The following describes two proteins that form a bound complex.

Sequence of chain B:
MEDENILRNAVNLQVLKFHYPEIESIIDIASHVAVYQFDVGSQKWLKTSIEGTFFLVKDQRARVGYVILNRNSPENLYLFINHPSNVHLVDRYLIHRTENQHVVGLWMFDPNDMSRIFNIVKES

Sequence of chain A:
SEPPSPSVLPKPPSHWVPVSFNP

Contacts between the two chains:
Residue R100 in chain B contacts residue H23 in chain A (closest heavy-atom distance 4.2 Å).
Residue V106 in chain B interacts with residue P20 in chain A (closest heavy-atom distance 4.3 Å).
Residue V93 in chain B contacts residue P18 in chain A (closest heavy-atom distance 4.0 Å).
Residue I98 in chain B interacts with residue P18 in chain A (closest heavy-atom distance 4.3 Å).
Residue N89 in chain B is in contact with residue W24 in chain A (closest heavy-atom distance 4.0 Å).
Residue Y96 in chain B interacts with residue V16 in chain A (closest heavy-atom distance 3.3 Å).
Residue W48 in chain B contacts residue K19 in chain A (closest heavy-atom distance 4.5 Å).
Residue Y96 in chain B interacts with residue P18 in chain A (closest heavy-atom distance 3.4 Å).
Residue K50 in chain B interacts with residue P14 in chain A (closest heavy-atom distance 4.5 Å).
Residue Y39 in chain B interacts with residue P11 in chain A (closest heavy-atom distance 3.5 Å).
Residue Y96 in chain B interacts with residue P12 in chain A (closest heavy-atom distance 3.6 Å).
Residue G108 in chain B is in contact with residue L17 in chain A (closest heavy-atom distance 4.7 Å).
Residue W48 in chain B is in contact with residue P18 in chain A (closest heavy-atom distance 2.8 Å).
Residue H91 in chain B contacts residue P21 in chain A (closest heavy-atom distance 4.2 Å).
Residue Q46 in chain B contacts residue P26 in chain A (closest heavy-atom distance 3.8 Å).
Residue I98 in chain B interacts with residue K19 in chain A (closest heavy-atom distance 4.6 Å).
Residue Y39 in chain B is in contact with residue P14 in chain A (closest heavy-atom distance 3.9 Å).
Residue F41 in chain B contacts residue P20 in chain A (closest heavy-atom distance 3.9 Å).
Residue F112 in chain B contacts residue S9 in chain A (closest heavy-atom distance 4.3 Å).
Residue Q46 in chain B interacts with residue V25 in chain A (closest heavy-atom distance 4.1 Å).
Residue Q46 in chain B is in contact with residue V27 in chain A (closest heavy-atom distance 4.3 Å).
Residue W48 in chain B is in contact with residue L17 in chain A (closest heavy-atom distance 3.3 Å).
Residue I98 in chain B contacts residue P21 in chain A (closest heavy-atom distance 4.3 Å).
Residue Y39 in chain B is in contact with residue S13 in chain A (closest heavy-atom distance 4.3 Å).
Residue H91 in chain B interacts with residue W24 in chain A (closest heavy-atom distance 3.4 Å).
Residue E54 in chain B contacts residue P11 in chain A (closest heavy-atom distance 3.1 Å).
Residue S88 in chain B is in contact with residue W24 in chain A (closest heavy-atom distance 3.1 Å).
Residue E54 in chain B interacts with residue E10 in chain A (closest heavy-atom distance 4.7 Å).
Residue Q46 in chain B contacts residue S28 in chain A (closest heavy-atom distance 4.2 Å).
Residue A37 in chain B contacts residue P11 in chain A (closest heavy-atom distance 3.6 Å).
Residue R100 in chain B contacts residue W24 in chain A (closest heavy-atom distance 3.1 Å).
Residue V90 in chain B is in contact with residue W24 in chain A (closest heavy-atom distance 4.5 Å).
Residue V106 in chain B contacts residue W24 in chain A (closest heavy-atom distance 4.9 Å).
Residue W110 in chain B contacts residue P12 in chain A (closest heavy-atom distance 3.4 Å).
Residue D94 in chain B interacts with residue P18 in chain A (closest heavy-atom distance 4.7 Å).
Residue W48 in chain B contacts residue P20 in chain A (closest heavy-atom distance 4.3 Å).
Residue Y96 in chain B contacts residue L17 in chain A (closest heavy-atom distance 3.5 Å).
Residue I98 in chain B contacts residue W24 in chain A (closest heavy-atom distance 4.1 Å).
Residue V43 in chain B interacts with residue V25 in chain A (closest heavy-atom distance 4.8 Å).
Residue W110 in chain B is in contact with residue E10 in chain A (closest heavy-atom distance 4.8 Å).
Residue Y39 in chain B interacts with residue P12 in chain A (closest heavy-atom distance 2.4 Å).
Residue I98 in chain B interacts with residue P20 in chain A (closest heavy-atom distance 4.1 Å).
Residue V43 in chain B is in contact with residue P26 in chain A (closest heavy-atom distance 4.2 Å).
Residue L49 in chain B is in contact with residue P14 in chain A (closest heavy-atom distance 4.4 Å).
Residue W48 in chain B contacts residue P14 in chain A (closest heavy-atom distance 3.6 Å).
Residue R100 in chain B is in contact with residue V25 in chain A (closest heavy-atom distance 5.0 Å).
Residue W110 in chain B interacts with residue P11 in chain A (closest heavy-atom distance 4.5 Å).
Residue Y39 in chain B is in contact with residue L17 in chain A (closest heavy-atom distance 4.0 Å).
Residue H99 in chain B is in contact with residue W24 in chain A (closest heavy-atom distance 4.7 Å).
Residue F41 in chain B is in contact with residue V25 in chain A (closest heavy-atom distance 3.5 Å).